Sequence of the second protein:
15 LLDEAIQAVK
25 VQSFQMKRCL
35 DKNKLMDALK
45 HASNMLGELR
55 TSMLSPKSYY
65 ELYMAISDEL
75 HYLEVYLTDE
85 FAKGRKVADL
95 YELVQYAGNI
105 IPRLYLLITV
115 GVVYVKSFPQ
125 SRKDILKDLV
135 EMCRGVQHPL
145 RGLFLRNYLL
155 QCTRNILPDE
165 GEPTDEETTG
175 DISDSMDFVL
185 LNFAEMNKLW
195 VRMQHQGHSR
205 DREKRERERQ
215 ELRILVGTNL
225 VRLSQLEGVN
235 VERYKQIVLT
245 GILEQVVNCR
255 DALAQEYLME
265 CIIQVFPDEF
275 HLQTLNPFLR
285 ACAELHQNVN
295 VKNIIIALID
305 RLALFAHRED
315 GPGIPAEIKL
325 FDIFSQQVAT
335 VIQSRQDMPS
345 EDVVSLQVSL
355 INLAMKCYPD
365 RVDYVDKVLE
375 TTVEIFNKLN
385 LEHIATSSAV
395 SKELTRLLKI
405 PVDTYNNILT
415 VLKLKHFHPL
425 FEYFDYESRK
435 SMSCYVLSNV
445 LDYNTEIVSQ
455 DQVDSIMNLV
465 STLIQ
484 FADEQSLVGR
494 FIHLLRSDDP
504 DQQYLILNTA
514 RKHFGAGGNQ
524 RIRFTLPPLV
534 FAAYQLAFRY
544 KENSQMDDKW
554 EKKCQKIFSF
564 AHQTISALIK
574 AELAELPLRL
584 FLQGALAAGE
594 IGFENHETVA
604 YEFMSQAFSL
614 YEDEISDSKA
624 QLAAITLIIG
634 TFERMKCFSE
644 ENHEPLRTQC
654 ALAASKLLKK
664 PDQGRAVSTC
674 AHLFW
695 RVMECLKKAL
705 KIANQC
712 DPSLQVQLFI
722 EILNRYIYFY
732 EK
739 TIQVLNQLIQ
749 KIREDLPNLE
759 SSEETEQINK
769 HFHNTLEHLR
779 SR

Contacts between the two chains:
Residue G139 in the second protein contacts residue D237 in the first protein (closest heavy-atom distance 4.7 Å).
Residue Q141 in the second protein is in contact with residue D237 in the first protein (closest heavy-atom distance 4.9 Å).
Residue G139 in the second protein is in contact with residue I235 in the first protein (closest heavy-atom distance 4.6 Å).

Sequence of the first protein:
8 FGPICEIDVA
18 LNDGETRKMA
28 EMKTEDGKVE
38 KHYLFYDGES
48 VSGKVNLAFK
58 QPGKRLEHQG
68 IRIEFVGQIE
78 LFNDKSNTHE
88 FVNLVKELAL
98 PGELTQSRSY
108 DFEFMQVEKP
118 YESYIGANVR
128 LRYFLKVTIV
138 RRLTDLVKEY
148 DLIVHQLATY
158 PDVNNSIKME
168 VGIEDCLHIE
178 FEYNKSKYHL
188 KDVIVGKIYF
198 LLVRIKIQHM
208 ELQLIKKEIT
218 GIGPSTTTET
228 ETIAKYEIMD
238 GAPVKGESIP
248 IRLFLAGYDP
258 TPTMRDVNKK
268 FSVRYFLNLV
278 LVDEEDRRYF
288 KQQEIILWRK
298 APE

The following describes two proteins that form a bound complex.